These two protein chains interact to form a complex.

Interface contacts:
Residue L200 in the second protein contacts residue L171 in the first protein (closest heavy-atom distance 4.1 Å).
Residue R17 in the second protein contacts residue P170 in the first protein (closest heavy-atom distance 4.0 Å).
Residue L70 in the second protein interacts with residue L300 in the first protein (closest heavy-atom distance 3.7 Å).
Residue Y44 in the second protein interacts with residue F299 in the first protein (closest heavy-atom distance 3.5 Å).
Residue F43 in the second protein interacts with residue D297 in the first protein (closest heavy-atom distance 4.1 Å).
Residue F207 in the second protein interacts with residue S215 in the first protein (closest heavy-atom distance 3.8 Å).
Residue A204 in the second protein contacts residue P176 in the first protein (closest heavy-atom distance 3.3 Å).
Residue N180 in the second protein contacts residue S215 in the first protein (closest heavy-atom distance 4.5 Å).
Residue T205 in the second protein contacts residue S215 in the first protein (closest heavy-atom distance 4.2 Å).
Residue R17 in the second protein contacts residue F166 in the first protein (closest heavy-atom distance 3.5 Å).
Residue S48 in the second protein is in contact with residue P252 in the first protein (closest heavy-atom distance 3.4 Å).
Residue L49 in the second protein interacts with residue L300 in the first protein (closest heavy-atom distance 3.9 Å).
Residue A204 in the second protein interacts with residue F216 in the first protein (closest heavy-atom distance 3.6 Å).
Residue P69 in the second protein is in contact with residue L300 in the first protein (closest heavy-atom distance 3.9 Å).
Residue W203 in the second protein interacts with residue L175 in the first protein (closest heavy-atom distance 3.7 Å).
Residue Y44 in the second protein is in contact with residue Q296 in the first protein (closest heavy-atom distance 2.8 Å).
Residue R17 in the second protein is in contact with residue A167 in the first protein (closest heavy-atom distance 3.4 Å).
Residue Y44 in the second protein contacts residue L300 in the first protein (closest heavy-atom distance 4.0 Å).
Residue R209 in the second protein contacts residue D177 in the first protein (closest heavy-atom distance 1.8 Å).
Residue Y208 in the second protein contacts residue P176 in the first protein (closest heavy-atom distance 4.5 Å).
Residue T22 in the second protein interacts with residue F96 in the first protein (closest heavy-atom distance 3.8 Å).
Residue A29 in the second protein is in contact with residue E93 in the first protein (closest heavy-atom distance 3.9 Å).
Residue T22 in the second protein is in contact with residue N100 in the first protein (closest heavy-atom distance 4.2 Å).
Residue K25 in the second protein is in contact with residue E93 in the first protein (closest heavy-atom distance 4.8 Å).
Residue V181 in the second protein interacts with residue E214 in the first protein (closest heavy-atom distance 3.1 Å).
Residue Y44 in the second protein contacts residue F298 in the first protein (closest heavy-atom distance 4.1 Å).
Residue P15 in the second protein is in contact with residue L171 in the first protein (closest heavy-atom distance 3.8 Å).
Residue A29 in the second protein contacts residue F96 in the first protein (closest heavy-atom distance 4.1 Å).
Residue A29 in the second protein contacts residue D94 in the first protein (closest heavy-atom distance 3.7 Å).
Residue K9 in the second protein is in contact with residue L300 in the first protein (closest heavy-atom distance 3.2 Å).
Residue T205 in the second protein is in contact with residue F216 in the first protein (closest heavy-atom distance 4.6 Å).
Residue W203 in the second protein is in contact with residue A174 in the first protein (closest heavy-atom distance 3.9 Å).
Residue L262 in the second protein contacts residue L171 in the first protein (closest heavy-atom distance 4.8 Å).
Residue W203 in the second protein is in contact with residue G172 in the first protein (closest heavy-atom distance 2.9 Å).
Residue A204 in the second protein is in contact with residue G172 in the first protein (closest heavy-atom distance 4.4 Å).
Residue S40 in the second protein is in contact with residue E93 in the first protein (closest heavy-atom distance 4.1 Å).
Residue K26 in the second protein contacts residue F96 in the first protein (closest heavy-atom distance 3.2 Å).
Residue K42 in the second protein is in contact with residue D297 in the first protein (closest heavy-atom distance 2.5 Å).
Residue K42 in the second protein interacts with residue H294 in the first protein (closest heavy-atom distance 4.7 Å).
Residue S28 in the second protein is in contact with residue E93 in the first protein (closest heavy-atom distance 2.1 Å).
Residue R17 in the second protein contacts residue T169 in the first protein (closest heavy-atom distance 3.1 Å).
Residue R17 in the second protein interacts with residue L171 in the first protein (closest heavy-atom distance 3.3 Å).
Residue K25 in the second protein contacts residue Q99 in the first protein (closest heavy-atom distance 3.6 Å).
Residue K42 in the second protein interacts with residue E93 in the first protein (closest heavy-atom distance 3.4 Å).
Residue A16 in the second protein interacts with residue L171 in the first protein (closest heavy-atom distance 4.2 Å).
Residue S32 in the second protein is in contact with residue D94 in the first protein (closest heavy-atom distance 4.4 Å).
Residue Y44 in the second protein is in contact with residue D297 in the first protein (closest heavy-atom distance 3.2 Å).
Residue L200 in the second protein contacts residue G172 in the first protein (closest heavy-atom distance 4.3 Å).
Residue T205 in the second protein is in contact with residue P176 in the first protein (closest heavy-atom distance 4.2 Å).
Residue W203 in the second protein interacts with residue P176 in the first protein (closest heavy-atom distance 3.7 Å).
Residue K25 in the second protein interacts with residue F96 in the first protein (closest heavy-atom distance 4.0 Å).
Residue K58 in the second protein is in contact with residue L300 in the first protein (closest heavy-atom distance 4.8 Å).
Residue M41 in the second protein contacts residue E93 in the first protein (closest heavy-atom distance 3.4 Å).
Residue A204 in the second protein contacts residue L171 in the first protein (closest heavy-atom distance 4.1 Å).
Residue V181 in the second protein contacts residue S215 in the first protein (closest heavy-atom distance 4.1 Å).
Residue G206 in the second protein contacts residue P176 in the first protein (closest heavy-atom distance 3.9 Å).
Residue S48 in the second protein interacts with residue N254 in the first protein (closest heavy-atom distance 4.0 Å).
Residue S18 in the second protein contacts residue L171 in the first protein (closest heavy-atom distance 3.6 Å).
Residue R209 in the second protein contacts residue G135 in the first protein (closest heavy-atom distance 4.3 Å).
Residue S48 in the second protein interacts with residue I251 in the first protein (closest heavy-atom distance 4.1 Å).

Sequence of the first protein:
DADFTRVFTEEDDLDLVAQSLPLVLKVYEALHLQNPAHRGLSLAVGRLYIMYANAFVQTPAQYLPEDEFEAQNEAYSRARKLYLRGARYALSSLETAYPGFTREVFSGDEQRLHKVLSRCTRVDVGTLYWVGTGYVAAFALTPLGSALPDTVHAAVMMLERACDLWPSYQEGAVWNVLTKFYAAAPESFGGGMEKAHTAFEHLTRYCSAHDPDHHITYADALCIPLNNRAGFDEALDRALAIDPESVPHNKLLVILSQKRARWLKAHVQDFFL

Sequence of the second protein:
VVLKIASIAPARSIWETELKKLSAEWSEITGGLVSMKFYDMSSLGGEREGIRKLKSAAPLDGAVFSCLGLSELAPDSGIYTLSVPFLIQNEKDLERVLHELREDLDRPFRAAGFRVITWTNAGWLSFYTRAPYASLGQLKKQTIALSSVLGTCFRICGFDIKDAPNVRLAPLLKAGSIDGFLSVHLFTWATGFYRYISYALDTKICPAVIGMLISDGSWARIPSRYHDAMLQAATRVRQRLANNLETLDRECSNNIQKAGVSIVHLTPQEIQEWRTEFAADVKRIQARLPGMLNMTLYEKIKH